Sequence of protein 1:
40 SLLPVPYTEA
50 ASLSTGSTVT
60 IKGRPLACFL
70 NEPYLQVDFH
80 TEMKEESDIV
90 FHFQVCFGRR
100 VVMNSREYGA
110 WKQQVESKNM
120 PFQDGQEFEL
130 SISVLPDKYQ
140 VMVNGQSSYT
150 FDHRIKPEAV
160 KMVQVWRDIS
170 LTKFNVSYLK

Contacts between the two chains:
Residue R55 in protein 2 interacts with residue R153 in protein 1 (closest heavy-atom distance 3.3 Å).
Residue K52 in protein 2 interacts with residue D136 in protein 1 (closest heavy-atom distance 3.4 Å).
Residue R55 in protein 2 interacts with residue D151 in protein 1 (closest heavy-atom distance 3.6 Å).
Residue Y51 in protein 2 contacts residue R153 in protein 1 (closest heavy-atom distance 3.4 Å).
Residue K52 in protein 2 is in contact with residue D151 in protein 1 (closest heavy-atom distance 4.5 Å).
Residue S58 in protein 2 is in contact with residue K111 in protein 1 (closest heavy-atom distance 3.6 Å).
Residue K52 in protein 2 contacts residue R153 in protein 1 (closest heavy-atom distance 5.0 Å).
Residue Y51 in protein 2 is in contact with residue H152 in protein 1 (closest heavy-atom distance 5.0 Å).
Residue K52 in protein 2 is in contact with residue H152 in protein 1 (closest heavy-atom distance 2.8 Å).
Residue Y34 in protein 2 contacts residue K155 in protein 1 (closest heavy-atom distance 2.7 Å).
Residue Y51 in protein 2 is in contact with residue E106 in protein 1 (closest heavy-atom distance 5.0 Å).
Residue R55 in protein 2 interacts with residue H152 in protein 1 (closest heavy-atom distance 3.6 Å).
Residue N33 in protein 2 is in contact with residue D136 in protein 1 (closest heavy-atom distance 3.5 Å).

Sequence of protein 2:
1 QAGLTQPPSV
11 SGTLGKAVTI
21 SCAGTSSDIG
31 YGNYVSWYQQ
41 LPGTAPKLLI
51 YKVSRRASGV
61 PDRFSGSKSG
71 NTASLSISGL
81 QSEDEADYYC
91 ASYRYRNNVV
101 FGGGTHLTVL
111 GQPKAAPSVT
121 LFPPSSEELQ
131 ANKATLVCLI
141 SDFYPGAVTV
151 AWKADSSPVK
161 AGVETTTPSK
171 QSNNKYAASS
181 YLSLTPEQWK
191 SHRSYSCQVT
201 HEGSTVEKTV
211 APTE

This data describes a binding interaction between two proteins.